Sequence of the second protein:
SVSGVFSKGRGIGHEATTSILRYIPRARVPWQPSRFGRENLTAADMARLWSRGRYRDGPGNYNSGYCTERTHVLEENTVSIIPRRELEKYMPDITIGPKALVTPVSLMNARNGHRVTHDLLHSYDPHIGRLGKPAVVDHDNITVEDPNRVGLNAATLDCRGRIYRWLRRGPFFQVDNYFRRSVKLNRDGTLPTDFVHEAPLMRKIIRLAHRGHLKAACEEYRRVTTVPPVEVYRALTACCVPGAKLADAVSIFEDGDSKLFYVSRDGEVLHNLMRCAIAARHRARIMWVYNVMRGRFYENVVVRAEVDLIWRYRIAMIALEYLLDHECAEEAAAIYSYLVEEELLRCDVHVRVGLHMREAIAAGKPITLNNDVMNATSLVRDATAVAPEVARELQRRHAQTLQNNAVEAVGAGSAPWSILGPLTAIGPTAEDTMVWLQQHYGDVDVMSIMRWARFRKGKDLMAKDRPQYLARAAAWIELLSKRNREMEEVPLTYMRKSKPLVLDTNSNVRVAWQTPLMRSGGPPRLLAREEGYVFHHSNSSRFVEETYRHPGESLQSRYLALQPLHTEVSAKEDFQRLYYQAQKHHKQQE

These two protein chains interact to form a complex.

Sequence of the first protein:
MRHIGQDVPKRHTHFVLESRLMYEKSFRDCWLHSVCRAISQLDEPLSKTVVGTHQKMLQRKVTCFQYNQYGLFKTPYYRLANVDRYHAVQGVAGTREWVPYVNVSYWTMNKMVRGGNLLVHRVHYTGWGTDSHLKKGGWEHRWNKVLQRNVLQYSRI

Residue-level contacts at the interface:
Residue V145 in the second protein is in contact with residue Y79 in the first protein (closest heavy-atom distance 3.5 Å).
Residue H119 in the second protein contacts residue Y79 in the first protein (closest heavy-atom distance 3.7 Å).
Residue D120 in the second protein contacts residue G80 in the first protein (closest heavy-atom distance 4.0 Å).
Residue L122 in the second protein is in contact with residue R37 in the first protein (closest heavy-atom distance 3.7 Å).
Residue H115 in the second protein contacts residue R37 in the first protein (closest heavy-atom distance 3.5 Å).
Residue T118 in the second protein interacts with residue R37 in the first protein (closest heavy-atom distance 3.8 Å).
Residue I164 in the second protein contacts residue L30 in the first protein (closest heavy-atom distance 3.7 Å).
Residue A101 in the second protein contacts residue F74 in the first protein (closest heavy-atom distance 3.8 Å).
Residue L102 in the second protein interacts with residue Y79 in the first protein (closest heavy-atom distance 3.7 Å).
Residue A155 in the second protein is in contact with residue H23 in the first protein (closest heavy-atom distance 3.2 Å).
Residue H119 in the second protein is in contact with residue G80 in the first protein (closest heavy-atom distance 4.2 Å).
Residue L122 in the second protein is in contact with residue K34 in the first protein (closest heavy-atom distance 3.9 Å).
Residue I97 in the second protein contacts residue N77 in the first protein (closest heavy-atom distance 2.9 Å).
Residue V117 in the second protein interacts with residue R37 in the first protein (closest heavy-atom distance 3.3 Å).
Residue G98 in the second protein is in contact with residue N77 in the first protein (closest heavy-atom distance 4.2 Å).
Residue I95 in the second protein contacts residue Y76 in the first protein (closest heavy-atom distance 3.8 Å).
Residue A101 in the second protein contacts residue Q78 in the first protein (closest heavy-atom distance 2.7 Å).
Residue G59 in the second protein interacts with residue Y79 in the first protein (closest heavy-atom distance 3.6 Å).
Residue V6 in the second protein interacts with residue M10 in the first protein (closest heavy-atom distance 3.6 Å).
Residue V6 in the second protein interacts with residue I13 in the first protein (closest heavy-atom distance 4.0 Å).
Residue R161 in the second protein contacts residue D16 in the first protein (closest heavy-atom distance 3.6 Å).
Residue T118 in the second protein contacts residue G80 in the first protein (closest heavy-atom distance 4.1 Å).
Residue D120 in the second protein contacts residue Y79 in the first protein (closest heavy-atom distance 3.4 Å).
Residue D58 in the second protein interacts with residue Y79 in the first protein (closest heavy-atom distance 3.3 Å).
Residue I97 in the second protein contacts residue F74 in the first protein (closest heavy-atom distance 3.7 Å).
Residue L108 in the second protein interacts with residue W40 in the first protein (closest heavy-atom distance 3.9 Å).
Residue N113 in the second protein contacts residue F36 in the first protein (closest heavy-atom distance 3.5 Å).
Residue W167 in the second protein interacts with residue E33 in the first protein (closest heavy-atom distance 2.6 Å).
Residue D58 in the second protein is in contact with residue G80 in the first protein (closest heavy-atom distance 4.2 Å).
Residue T118 in the second protein is in contact with residue Y79 in the first protein (closest heavy-atom distance 2.9 Å).
Residue R55 in the second protein contacts residue Y79 in the first protein (closest heavy-atom distance 3.3 Å).
Residue W167 in the second protein interacts with residue L30 in the first protein (closest heavy-atom distance 3.9 Å).
Residue L121 in the second protein interacts with residue R37 in the first protein (closest heavy-atom distance 3.4 Å).
Residue A111 in the second protein contacts residue W40 in the first protein (closest heavy-atom distance 3.8 Å).
Residue R161 in the second protein contacts residue V17 in the first protein (closest heavy-atom distance 3.9 Å).
Residue Y165 in the second protein interacts with residue L26 in the first protein (closest heavy-atom distance 3.8 Å).
Residue T118 in the second protein is in contact with residue Q78 in the first protein (closest heavy-atom distance 3.2 Å).
Residue T118 in the second protein interacts with residue D38 in the first protein (closest heavy-atom distance 3.4 Å).
Residue I164 in the second protein interacts with residue L26 in the first protein (closest heavy-atom distance 4.0 Å).
Residue R112 in the second protein is in contact with residue D38 in the first protein (closest heavy-atom distance 2.8 Å).
Residue F7 in the second protein interacts with residue M10 in the first protein (closest heavy-atom distance 3.6 Å).
Residue A155 in the second protein is in contact with residue E27 in the first protein (closest heavy-atom distance 3.8 Å).
Residue H119 in the second protein interacts with residue R37 in the first protein (closest heavy-atom distance 2.6 Å).
Residue L158 in the second protein interacts with residue M10 in the first protein (closest heavy-atom distance 3.9 Å).
Residue I97 in the second protein interacts with residue C73 in the first protein (closest heavy-atom distance 4.0 Å).
Residue V6 in the second protein contacts residue R11 in the first protein (closest heavy-atom distance 4.0 Å).
Residue L122 in the second protein interacts with residue E33 in the first protein (closest heavy-atom distance 3.8 Å).
Residue L122 in the second protein is in contact with residue L30 in the first protein (closest heavy-atom distance 4.1 Å).
Residue R112 in the second protein interacts with residue F36 in the first protein (closest heavy-atom distance 4.1 Å).
Residue A101 in the second protein interacts with residue N77 in the first protein (closest heavy-atom distance 4.2 Å).
Residue R112 in the second protein contacts residue L41 in the first protein (closest heavy-atom distance 3.7 Å).
Residue T118 in the second protein contacts residue L81 in the first protein (closest heavy-atom distance 3.9 Å).
Residue R170 in the second protein is in contact with residue E33 in the first protein (closest heavy-atom distance 2.5 Å).
Residue I95 in the second protein is in contact with residue N77 in the first protein (closest heavy-atom distance 2.7 Å).
Residue T96 in the second protein contacts residue N77 in the first protein (closest heavy-atom distance 3.5 Å).
Residue D120 in the second protein interacts with residue K34 in the first protein (closest heavy-atom distance 3.4 Å).
Residue P60 in the second protein interacts with residue Y79 in the first protein (closest heavy-atom distance 4.0 Å).
Residue R112 in the second protein is in contact with residue R37 in the first protein (closest heavy-atom distance 3.0 Å).
Residue L168 in the second protein contacts residue R29 in the first protein (closest heavy-atom distance 4.2 Å).
Residue C160 in the second protein is in contact with residue H23 in the first protein (closest heavy-atom distance 3.6 Å).